Residue-level contacts at the interface:
Residue R135 in protein 1 is in contact with residue A18 in protein 2 (closest heavy-atom distance 3.8 Å).
Residue T133 in protein 1 contacts residue A20 in protein 2 (closest heavy-atom distance 4.8 Å).
Residue T133 in protein 1 is in contact with residue A21 in protein 2 (closest heavy-atom distance 4.9 Å).
Residue G132 in protein 1 is in contact with residue A22 in protein 2 (closest heavy-atom distance 4.5 Å).
Residue R135 in protein 1 is in contact with residue A17 in protein 2 (closest heavy-atom distance 4.1 Å).
Residue G132 in protein 1 contacts residue A21 in protein 2 (closest heavy-atom distance 3.8 Å).

These two protein chains interact to form a complex.

Sequence of protein 2:
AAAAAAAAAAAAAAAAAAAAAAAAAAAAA

Sequence of protein 1:
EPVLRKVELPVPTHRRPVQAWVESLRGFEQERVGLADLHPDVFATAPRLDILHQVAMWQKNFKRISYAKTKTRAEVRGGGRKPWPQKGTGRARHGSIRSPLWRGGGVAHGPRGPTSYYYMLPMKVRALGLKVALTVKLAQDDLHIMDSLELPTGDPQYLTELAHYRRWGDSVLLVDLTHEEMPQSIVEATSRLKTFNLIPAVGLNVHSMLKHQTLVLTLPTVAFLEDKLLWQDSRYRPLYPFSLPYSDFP